Sequence of protein 2:
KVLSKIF

Contacts between the two chains:
Residue H205 in protein 1 is in contact with residue I7 in protein 2 (closest heavy-atom distance 3.8 Å).
Residue V73 in protein 1 interacts with residue L4 in protein 2 (closest heavy-atom distance 4.1 Å).
Residue G364 in protein 1 is in contact with residue V3 in protein 2 (closest heavy-atom distance 4.1 Å).
Residue D363 in protein 1 interacts with residue I7 in protein 2 (closest heavy-atom distance 4.7 Å).
Residue Y72 in protein 1 interacts with residue K2 in protein 2 (closest heavy-atom distance 4.0 Å).
Residue N138 in protein 1 interacts with residue K2 in protein 2 (closest heavy-atom distance 4.2 Å).
Residue G362 in protein 1 contacts residue I7 in protein 2 (closest heavy-atom distance 4.4 Å).
Residue S297 in protein 1 contacts residue L4 in protein 2 (closest heavy-atom distance 3.1 Å).
Residue K202 in protein 1 interacts with residue K6 in protein 2 (closest heavy-atom distance 4.5 Å).
Residue D76 in protein 1 contacts residue K6 in protein 2 (closest heavy-atom distance 3.7 Å).
Residue D75 in protein 1 contacts residue K6 in protein 2 (closest heavy-atom distance 3.0 Å).
Residue T174 in protein 1 is in contact with residue K2 in protein 2 (closest heavy-atom distance 3.2 Å).
Residue F203 in protein 1 contacts residue S5 in protein 2 (closest heavy-atom distance 3.9 Å).
Residue E74 in protein 1 is in contact with residue L4 in protein 2 (closest heavy-atom distance 4.2 Å).
Residue I361 in protein 1 interacts with residue F8 in protein 2 (closest heavy-atom distance 3.0 Å).
Residue N365 in protein 1 is in contact with residue V3 in protein 2 (closest heavy-atom distance 3.1 Å).
Residue F82 in protein 1 contacts residue K2 in protein 2 (closest heavy-atom distance 3.7 Å).
Residue A175 in protein 1 is in contact with residue K2 in protein 2 (closest heavy-atom distance 4.2 Å).
Residue L140 in protein 1 contacts residue K2 in protein 2 (closest heavy-atom distance 4.7 Å).
Residue Y188 in protein 1 interacts with residue V3 in protein 2 (closest heavy-atom distance 3.6 Å).
Residue L366 in protein 1 contacts residue V3 in protein 2 (closest heavy-atom distance 3.4 Å).
Residue F203 in protein 1 interacts with residue I7 in protein 2 (closest heavy-atom distance 3.4 Å).
Residue D363 in protein 1 interacts with residue S5 in protein 2 (closest heavy-atom distance 3.1 Å).
Residue F82 in protein 1 interacts with residue L4 in protein 2 (closest heavy-atom distance 3.5 Å).
Residue H190 in protein 1 contacts residue S5 in protein 2 (closest heavy-atom distance 3.1 Å).
Residue G364 in protein 1 is in contact with residue K6 in protein 2 (closest heavy-atom distance 4.6 Å).
Residue R81 in protein 1 is in contact with residue L4 in protein 2 (closest heavy-atom distance 3.7 Å).
Residue G176 in protein 1 contacts residue K2 in protein 2 (closest heavy-atom distance 4.7 Å).
Residue D77 in protein 1 interacts with residue K6 in protein 2 (closest heavy-atom distance 3.4 Å).
Residue V73 in protein 1 contacts residue V3 in protein 2 (closest heavy-atom distance 4.7 Å).
Residue H190 in protein 1 interacts with residue K6 in protein 2 (closest heavy-atom distance 3.6 Å).
Residue Y84 in protein 1 contacts residue K2 in protein 2 (closest heavy-atom distance 3.5 Å).
Residue L366 in protein 1 is in contact with residue K2 in protein 2 (closest heavy-atom distance 4.1 Å).
Residue G362 in protein 1 contacts residue K6 in protein 2 (closest heavy-atom distance 2.7 Å).
Residue F80 in protein 1 is in contact with residue K6 in protein 2 (closest heavy-atom distance 3.5 Å).
Residue G364 in protein 1 contacts residue S5 in protein 2 (closest heavy-atom distance 2.8 Å).
Residue I361 in protein 1 contacts residue I7 in protein 2 (closest heavy-atom distance 3.8 Å).
Residue S204 in protein 1 contacts residue I7 in protein 2 (closest heavy-atom distance 3.5 Å).
Residue F139 in protein 1 is in contact with residue K2 in protein 2 (closest heavy-atom distance 4.5 Å).
Residue M79 in protein 1 interacts with residue K6 in protein 2 (closest heavy-atom distance 3.6 Å).
Residue Y312 in protein 1 is in contact with residue V3 in protein 2 (closest heavy-atom distance 4.5 Å).
Residue H190 in protein 1 interacts with residue I7 in protein 2 (closest heavy-atom distance 3.5 Å).
Residue G360 in protein 1 interacts with residue I7 in protein 2 (closest heavy-atom distance 3.5 Å).
Residue D76 in protein 1 interacts with residue L4 in protein 2 (closest heavy-atom distance 4.3 Å).
Residue R187 in protein 1 interacts with residue F8 in protein 2 (closest heavy-atom distance 4.1 Å).
Residue G362 in protein 1 contacts residue S5 in protein 2 (closest heavy-atom distance 3.4 Å).
Residue F80 in protein 1 contacts residue L4 in protein 2 (closest heavy-atom distance 3.8 Å).
Residue A175 in protein 1 is in contact with residue V3 in protein 2 (closest heavy-atom distance 4.0 Å).
Residue G362 in protein 1 interacts with residue F8 in protein 2 (closest heavy-atom distance 3.6 Å).
Residue I361 in protein 1 is in contact with residue K6 in protein 2 (closest heavy-atom distance 4.1 Å).
Residue H205 in protein 1 contacts residue F8 in protein 2 (closest heavy-atom distance 4.2 Å).
Residue D75 in protein 1 contacts residue L4 in protein 2 (closest heavy-atom distance 3.2 Å).
Residue G176 in protein 1 interacts with residue V3 in protein 2 (closest heavy-atom distance 3.4 Å).
Residue V73 in protein 1 interacts with residue K2 in protein 2 (closest heavy-atom distance 3.5 Å).
Residue Q388 in protein 1 contacts residue K2 in protein 2 (closest heavy-atom distance 4.0 Å).
Residue F82 in protein 1 contacts residue V3 in protein 2 (closest heavy-atom distance 3.7 Å).
Residue D363 in protein 1 contacts residue K6 in protein 2 (closest heavy-atom distance 2.5 Å).
Residue F203 in protein 1 contacts residue K6 in protein 2 (closest heavy-atom distance 3.7 Å).
Residue D363 in protein 1 interacts with residue F8 in protein 2 (closest heavy-atom distance 3.7 Å).
Residue Y188 in protein 1 is in contact with residue S5 in protein 2 (closest heavy-atom distance 3.6 Å).

Sequence of protein 1:
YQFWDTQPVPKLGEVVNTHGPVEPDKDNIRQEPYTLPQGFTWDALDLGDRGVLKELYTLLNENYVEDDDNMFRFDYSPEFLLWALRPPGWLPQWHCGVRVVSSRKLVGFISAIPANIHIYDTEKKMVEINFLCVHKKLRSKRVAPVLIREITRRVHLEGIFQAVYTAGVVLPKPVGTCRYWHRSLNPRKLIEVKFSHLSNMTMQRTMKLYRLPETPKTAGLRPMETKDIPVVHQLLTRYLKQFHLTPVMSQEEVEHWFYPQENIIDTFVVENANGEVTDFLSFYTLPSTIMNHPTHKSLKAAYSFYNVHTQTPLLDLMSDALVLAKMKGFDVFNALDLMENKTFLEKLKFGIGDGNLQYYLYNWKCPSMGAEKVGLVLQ

The following describes two proteins that form a bound complex.